Sequence of the first protein:
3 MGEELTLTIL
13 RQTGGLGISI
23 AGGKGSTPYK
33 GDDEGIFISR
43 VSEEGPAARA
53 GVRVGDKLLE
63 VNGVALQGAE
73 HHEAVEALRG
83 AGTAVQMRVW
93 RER

Sequence of the second protein:
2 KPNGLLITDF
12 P

Residue-level contacts at the interface:
Residue I22 in the first protein contacts residue I8 in the second protein (closest heavy-atom distance 3.2 Å).
Residue L18 in the first protein is in contact with residue P12 in the second protein (closest heavy-atom distance 3.8 Å).
Residue G24 in the first protein interacts with residue L7 in the second protein (closest heavy-atom distance 3.0 Å).
Residue T29 in the first protein contacts residue L7 in the second protein (closest heavy-atom distance 4.9 Å).
Residue G16 in the first protein interacts with residue P12 in the second protein (closest heavy-atom distance 3.5 Å).
Residue L80 in the first protein contacts residue F11 in the second protein (closest heavy-atom distance 3.5 Å).
Residue A23 in the first protein contacts residue L6 in the second protein (closest heavy-atom distance 4.7 Å).
Residue I20 in the first protein contacts residue F11 in the second protein (closest heavy-atom distance 2.8 Å).
Residue I22 in the first protein interacts with residue T9 in the second protein (closest heavy-atom distance 2.9 Å).
Residue S28 in the first protein contacts residue L7 in the second protein (closest heavy-atom distance 3.7 Å).
Residue I22 in the first protein is in contact with residue L7 in the second protein (closest heavy-atom distance 3.9 Å).
Residue H73 in the first protein contacts residue T9 in the second protein (closest heavy-atom distance 2.6 Å).
Residue Y31 in the first protein interacts with residue L6 in the second protein (closest heavy-atom distance 4.1 Å).
Residue A23 in the first protein interacts with residue I8 in the second protein (closest heavy-atom distance 3.6 Å).
Residue G19 in the first protein contacts residue F11 in the second protein (closest heavy-atom distance 2.9 Å).
Residue P30 in the first protein is in contact with residue L6 in the second protein (closest heavy-atom distance 4.3 Å).
Residue I20 in the first protein contacts residue P12 in the second protein (closest heavy-atom distance 4.5 Å).
Residue T29 in the first protein is in contact with residue L6 in the second protein (closest heavy-atom distance 3.5 Å).
Residue L18 in the first protein interacts with residue F11 in the second protein (closest heavy-atom distance 3.9 Å).
Residue S21 in the first protein is in contact with residue D10 in the second protein (closest heavy-atom distance 2.6 Å).
Residue A23 in the first protein is in contact with residue L7 in the second protein (closest heavy-atom distance 3.1 Å).
Residue I20 in the first protein interacts with residue T9 in the second protein (closest heavy-atom distance 4.5 Å).
Residue S28 in the first protein contacts residue G5 in the second protein (closest heavy-atom distance 3.4 Å).
Residue V77 in the first protein is in contact with residue F11 in the second protein (closest heavy-atom distance 3.9 Å).
Residue G17 in the first protein contacts residue P12 in the second protein (closest heavy-atom distance 3.2 Å).
Residue R42 in the first protein contacts residue P12 in the second protein (closest heavy-atom distance 4.3 Å).
Residue R42 in the first protein is in contact with residue F11 in the second protein (closest heavy-atom distance 4.4 Å).
Residue S21 in the first protein is in contact with residue T9 in the second protein (closest heavy-atom distance 3.3 Å).
Residue V77 in the first protein interacts with residue T9 in the second protein (closest heavy-atom distance 3.7 Å).
Residue G17 in the first protein interacts with residue F11 in the second protein (closest heavy-atom distance 4.8 Å).
Residue H73 in the first protein contacts residue L7 in the second protein (closest heavy-atom distance 3.2 Å).
Residue G19 in the first protein contacts residue P12 in the second protein (closest heavy-atom distance 3.9 Å).
Residue I22 in the first protein is in contact with residue F11 in the second protein (closest heavy-atom distance 4.5 Å).
Residue S21 in the first protein contacts residue F11 in the second protein (closest heavy-atom distance 4.6 Å).
Residue T29 in the first protein interacts with residue G5 in the second protein (closest heavy-atom distance 3.0 Å).
Residue H73 in the first protein interacts with residue I8 in the second protein (closest heavy-atom distance 3.9 Å).
Residue I20 in the first protein contacts residue D10 in the second protein (closest heavy-atom distance 2.9 Å).
Residue G24 in the first protein contacts residue L6 in the second protein (closest heavy-atom distance 4.8 Å).
Residue R81 in the first protein contacts residue F11 in the second protein (closest heavy-atom distance 3.9 Å).
Residue S21 in the first protein is in contact with residue I8 in the second protein (closest heavy-atom distance 4.1 Å).
Residue S41 in the first protein interacts with residue I8 in the second protein (closest heavy-atom distance 3.8 Å).
Residue R42 in the first protein contacts residue D10 in the second protein (closest heavy-atom distance 2.8 Å).

These two protein chains interact to form a complex.